Sequence of chain A:
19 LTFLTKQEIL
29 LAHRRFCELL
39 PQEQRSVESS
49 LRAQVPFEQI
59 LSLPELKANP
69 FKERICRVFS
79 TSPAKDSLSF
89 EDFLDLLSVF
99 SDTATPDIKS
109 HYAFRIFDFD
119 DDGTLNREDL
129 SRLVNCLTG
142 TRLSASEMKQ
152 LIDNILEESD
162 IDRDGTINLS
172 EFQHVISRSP

Contacts between the two chains:
Residue V176 in chain A contacts residue W6 in chain B (closest heavy-atom distance 3.8 Å).
Residue F115 in chain A contacts residue L13 in chain B (closest heavy-atom distance 4.1 Å).
Residue E159 in chain A contacts residue G3 in chain B (closest heavy-atom distance 2.8 Å).
Residue F115 in chain A contacts residue W6 in chain B (closest heavy-atom distance 3.8 Å).
Residue S108 in chain A interacts with residue M10 in chain B (closest heavy-atom distance 4.2 Å).
Residue F173 in chain A is in contact with residue W6 in chain B (closest heavy-atom distance 3.7 Å).
Residue F69 in chain A contacts residue A9 in chain B (closest heavy-atom distance 4.0 Å).
Residue I156 in chain A contacts residue G2 in chain B (closest heavy-atom distance 4.3 Å).
Residue L152 in chain A is in contact with residue F5 in chain B (closest heavy-atom distance 4.2 Å).
Residue P181 in chain A interacts with residue S4 in chain B (closest heavy-atom distance 4.3 Å).
Residue F69 in chain A is in contact with residue L13 in chain B (closest heavy-atom distance 3.9 Å).
Residue I73 in chain A is in contact with residue L13 in chain B (closest heavy-atom distance 3.9 Å).
Residue E159 in chain A contacts residue G2 in chain B (closest heavy-atom distance 3.6 Å).
Residue I156 in chain A interacts with residue F5 in chain B (closest heavy-atom distance 3.6 Å).
Residue N67 in chain A contacts residue L13 in chain B (closest heavy-atom distance 2.9 Å).
Residue L152 in chain A is in contact with residue D1 in chain B (closest heavy-atom distance 4.5 Å).
Residue L152 in chain A interacts with residue R8 in chain B (closest heavy-atom distance 4.9 Å).
Residue L135 in chain A interacts with residue A12 in chain B (closest heavy-atom distance 3.5 Å).
Residue I177 in chain A is in contact with residue W6 in chain B (closest heavy-atom distance 3.7 Å).
Residue F173 in chain A interacts with residue M10 in chain B (closest heavy-atom distance 4.4 Å).
Residue I106 in chain A interacts with residue Y14 in chain B (closest heavy-atom distance 4.5 Å).
Residue F98 in chain A is in contact with residue Y14 in chain B (closest heavy-atom distance 3.6 Å).
Residue S108 in chain A is in contact with residue Y14 in chain B (closest heavy-atom distance 4.7 Å).
Residue F69 in chain A contacts residue A12 in chain B (closest heavy-atom distance 4.1 Å).
Residue F115 in chain A interacts with residue A9 in chain B (closest heavy-atom distance 4.2 Å).
Residue F98 in chain A interacts with residue L13 in chain B (closest heavy-atom distance 3.3 Å).
Residue P68 in chain A is in contact with residue A12 in chain B (closest heavy-atom distance 3.8 Å).
Residue A111 in chain A contacts residue L13 in chain B (closest heavy-atom distance 3.7 Å).
Residue P181 in chain A interacts with residue G3 in chain B (closest heavy-atom distance 3.5 Å).
Residue L131 in chain A interacts with residue F5 in chain B (closest heavy-atom distance 3.8 Å).
Residue L128 in chain A interacts with residue W6 in chain B (closest heavy-atom distance 3.8 Å).
Residue L135 in chain A interacts with residue A9 in chain B (closest heavy-atom distance 4.1 Å).
Residue L123 in chain A is in contact with residue W6 in chain B (closest heavy-atom distance 4.1 Å).
Residue L135 in chain A contacts residue R8 in chain B (closest heavy-atom distance 4.6 Å).
Residue P181 in chain A is in contact with residue Y7 in chain B (closest heavy-atom distance 3.9 Å).
Residue I168 in chain A is in contact with residue W6 in chain B (closest heavy-atom distance 4.1 Å).
Residue I114 in chain A interacts with residue Y14 in chain B (closest heavy-atom distance 4.8 Å).
Residue I156 in chain A interacts with residue W6 in chain B (closest heavy-atom distance 3.6 Å).
Residue I177 in chain A is in contact with residue M10 in chain B (closest heavy-atom distance 3.9 Å).
Residue K107 in chain A is in contact with residue M10 in chain B (closest heavy-atom distance 4.0 Å).
Residue K107 in chain A is in contact with residue Y14 in chain B (closest heavy-atom distance 2.6 Å).
Residue L135 in chain A is in contact with residue F5 in chain B (closest heavy-atom distance 3.6 Å).
Residue L131 in chain A is in contact with residue W6 in chain B (closest heavy-atom distance 3.5 Å).
Residue V132 in chain A is in contact with residue F5 in chain B (closest heavy-atom distance 3.8 Å).
Residue V97 in chain A is in contact with residue Y14 in chain B (closest heavy-atom distance 3.7 Å).
Residue E159 in chain A contacts residue D1 in chain B (closest heavy-atom distance 4.8 Å).
Residue I114 in chain A interacts with residue L13 in chain B (closest heavy-atom distance 4.0 Å).
Residue A111 in chain A interacts with residue M10 in chain B (closest heavy-atom distance 3.5 Å).
Residue N67 in chain A interacts with residue Y14 in chain B (closest heavy-atom distance 5.0 Å).
Residue A111 in chain A interacts with residue Y14 in chain B (closest heavy-atom distance 3.5 Å).
Residue S160 in chain A is in contact with residue W6 in chain B (closest heavy-atom distance 3.1 Å).
Residue S180 in chain A interacts with residue Y7 in chain B (closest heavy-atom distance 4.3 Å).
Residue F115 in chain A contacts residue M10 in chain B (closest heavy-atom distance 4.3 Å).
Residue L131 in chain A contacts residue A9 in chain B (closest heavy-atom distance 4.6 Å).
Residue Y110 in chain A is in contact with residue Y14 in chain B (closest heavy-atom distance 3.8 Å).
Residue N155 in chain A is in contact with residue G2 in chain B (closest heavy-atom distance 4.1 Å).
Residue N155 in chain A contacts residue D1 in chain B (closest heavy-atom distance 3.1 Å).
Residue N67 in chain A contacts residue A12 in chain B (closest heavy-atom distance 3.8 Å).

The following describes two proteins that form a bound complex.

Sequence of chain B:
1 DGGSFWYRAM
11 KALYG